Sequence of chain B:
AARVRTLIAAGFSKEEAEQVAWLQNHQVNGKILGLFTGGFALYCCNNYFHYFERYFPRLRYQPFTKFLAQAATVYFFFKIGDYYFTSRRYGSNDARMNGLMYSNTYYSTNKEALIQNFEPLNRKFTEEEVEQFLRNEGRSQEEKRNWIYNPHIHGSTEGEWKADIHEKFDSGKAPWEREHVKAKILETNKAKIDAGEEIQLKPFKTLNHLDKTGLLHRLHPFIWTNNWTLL

Sequence of chain A:
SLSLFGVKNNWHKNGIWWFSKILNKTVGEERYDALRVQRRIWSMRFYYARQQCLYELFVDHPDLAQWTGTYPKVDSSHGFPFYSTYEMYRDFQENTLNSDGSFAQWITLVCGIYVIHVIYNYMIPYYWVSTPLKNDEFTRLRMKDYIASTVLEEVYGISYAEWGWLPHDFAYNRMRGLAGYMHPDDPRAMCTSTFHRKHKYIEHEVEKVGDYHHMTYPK

Residue-level contacts at the interface:
Residue N113 in chain B contacts residue K201 in chain A (closest heavy-atom distance 4.1 Å).
Residue S112 in chain B is in contact with residue Y202 in chain A (closest heavy-atom distance 4.6 Å).
Residue S112 in chain B is in contact with residue K201 in chain A (closest heavy-atom distance 3.2 Å).

These two protein chains interact to form a complex.